Sequence of chain B:
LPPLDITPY

Sequence of chain A:
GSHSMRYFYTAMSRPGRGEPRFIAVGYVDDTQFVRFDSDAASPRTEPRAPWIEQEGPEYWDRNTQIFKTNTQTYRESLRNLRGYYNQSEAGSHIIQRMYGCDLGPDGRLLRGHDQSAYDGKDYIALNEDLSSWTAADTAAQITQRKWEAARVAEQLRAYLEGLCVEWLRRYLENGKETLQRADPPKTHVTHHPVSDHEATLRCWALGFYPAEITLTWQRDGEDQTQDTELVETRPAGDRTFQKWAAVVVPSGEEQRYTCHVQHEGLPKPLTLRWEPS

The following describes two proteins that form a bound complex.

Interface contacts:
Residue Y7 in chain A contacts residue L1 in chain B (closest heavy-atom distance 2.8 Å).
Residue R97 in chain A interacts with residue D5 in chain B (closest heavy-atom distance 3.4 Å).
Residue L81 in chain A contacts residue Y9 in chain B (closest heavy-atom distance 4.5 Å).
Residue S77 in chain A contacts residue P8 in chain B (closest heavy-atom distance 3.4 Å).
Residue Y9 in chain A interacts with residue P3 in chain B (closest heavy-atom distance 4.3 Å).
Residue Y9 in chain A is in contact with residue D5 in chain B (closest heavy-atom distance 4.1 Å).
Residue R62 in chain A contacts residue L1 in chain B (closest heavy-atom distance 3.4 Å).
Residue L163 in chain A interacts with residue P2 in chain B (closest heavy-atom distance 4.7 Å).
Residue T73 in chain A contacts residue I6 in chain B (closest heavy-atom distance 4.2 Å).
Residue I66 in chain A contacts residue P2 in chain B (closest heavy-atom distance 3.6 Å).
Residue Y74 in chain A interacts with residue D5 in chain B (closest heavy-atom distance 3.1 Å).
Residue L163 in chain A is in contact with residue L1 in chain B (closest heavy-atom distance 4.1 Å).
Residue S116 in chain A interacts with residue Y9 in chain B (closest heavy-atom distance 2.8 Å).
Residue Y99 in chain A contacts residue P2 in chain B (closest heavy-atom distance 3.1 Å).
Residue T69 in chain A is in contact with residue D5 in chain B (closest heavy-atom distance 4.7 Å).
Residue T73 in chain A interacts with residue T7 in chain B (closest heavy-atom distance 4.1 Å).
Residue Y84 in chain A interacts with residue Y9 in chain B (closest heavy-atom distance 2.9 Å).
Residue K146 in chain A is in contact with residue Y9 in chain B (closest heavy-atom distance 3.5 Å).
Residue Y159 in chain A contacts residue P2 in chain B (closest heavy-atom distance 3.7 Å).
Residue I124 in chain A interacts with residue Y9 in chain B (closest heavy-atom distance 4.4 Å).
Residue N63 in chain A interacts with residue L1 in chain B (closest heavy-atom distance 3.5 Å).
Residue W147 in chain A interacts with residue Y9 in chain B (closest heavy-atom distance 3.6 Å).
Residue N70 in chain A contacts residue P3 in chain B (closest heavy-atom distance 4.1 Å).
Residue Q96 in chain A interacts with residue Y9 in chain B (closest heavy-atom distance 4.8 Å).
Residue Y7 in chain A is in contact with residue P2 in chain B (closest heavy-atom distance 3.6 Å).
Residue I142 in chain A is in contact with residue Y9 in chain B (closest heavy-atom distance 4.9 Å).
Residue A150 in chain A interacts with residue T7 in chain B (closest heavy-atom distance 3.9 Å).
Residue F33 in chain A interacts with residue L1 in chain B (closest heavy-atom distance 4.9 Å).
Residue Q155 in chain A is in contact with residue I6 in chain B (closest heavy-atom distance 4.5 Å).
Residue W167 in chain A is in contact with residue L1 in chain B (closest heavy-atom distance 3.3 Å).
Residue T69 in chain A interacts with residue L4 in chain B (closest heavy-atom distance 4.3 Å).
Residue Y123 in chain A is in contact with residue Y9 in chain B (closest heavy-atom distance 3.9 Å).
Residue Y159 in chain A contacts residue P3 in chain B (closest heavy-atom distance 3.5 Å).
Residue R97 in chain A contacts residue Y9 in chain B (closest heavy-atom distance 3.4 Å).
Residue I95 in chain A contacts residue Y9 in chain B (closest heavy-atom distance 3.9 Å).
Residue T69 in chain A contacts residue I6 in chain B (closest heavy-atom distance 4.4 Å).
Residue Y159 in chain A is in contact with residue L1 in chain B (closest heavy-atom distance 2.7 Å).
Residue W147 in chain A contacts residue T7 in chain B (closest heavy-atom distance 3.9 Å).
Residue E76 in chain A interacts with residue P8 in chain B (closest heavy-atom distance 3.4 Å).
Residue Y74 in chain A interacts with residue Y9 in chain B (closest heavy-atom distance 3.8 Å).
Residue V152 in chain A contacts residue T7 in chain B (closest heavy-atom distance 3.7 Å).
Residue N80 in chain A interacts with residue P8 in chain B (closest heavy-atom distance 4.1 Å).
Residue K146 in chain A contacts residue P8 in chain B (closest heavy-atom distance 4.2 Å).
Residue I66 in chain A contacts residue P3 in chain B (closest heavy-atom distance 3.6 Å).
Residue Y171 in chain A contacts residue L1 in chain B (closest heavy-atom distance 2.8 Å).
Residue T73 in chain A interacts with residue P8 in chain B (closest heavy-atom distance 4.0 Å).
Residue F67 in chain A interacts with residue P2 in chain B (closest heavy-atom distance 3.6 Å).
Residue M5 in chain A contacts residue L1 in chain B (closest heavy-atom distance 4.1 Å).
Residue T73 in chain A contacts residue D5 in chain B (closest heavy-atom distance 3.0 Å).
Residue N80 in chain A contacts residue Y9 in chain B (closest heavy-atom distance 4.1 Å).
Residue Y99 in chain A contacts residue P3 in chain B (closest heavy-atom distance 3.0 Å).
Residue N70 in chain A is in contact with residue D5 in chain B (closest heavy-atom distance 3.0 Å).
Residue W147 in chain A contacts residue P8 in chain B (closest heavy-atom distance 2.8 Å).
Residue N70 in chain A interacts with residue L4 in chain B (closest heavy-atom distance 4.3 Å).
Residue T143 in chain A contacts residue Y9 in chain B (closest heavy-atom distance 2.8 Å).
Residue I66 in chain A is in contact with residue L4 in chain B (closest heavy-atom distance 3.8 Å).
Residue Y59 in chain A interacts with residue L1 in chain B (closest heavy-atom distance 3.8 Å).
Residue S77 in chain A is in contact with residue Y9 in chain B (closest heavy-atom distance 3.0 Å).
Residue N63 in chain A contacts residue P2 in chain B (closest heavy-atom distance 3.3 Å).
Residue Y9 in chain A interacts with residue P2 in chain B (closest heavy-atom distance 3.5 Å).